Sequence of chain A:
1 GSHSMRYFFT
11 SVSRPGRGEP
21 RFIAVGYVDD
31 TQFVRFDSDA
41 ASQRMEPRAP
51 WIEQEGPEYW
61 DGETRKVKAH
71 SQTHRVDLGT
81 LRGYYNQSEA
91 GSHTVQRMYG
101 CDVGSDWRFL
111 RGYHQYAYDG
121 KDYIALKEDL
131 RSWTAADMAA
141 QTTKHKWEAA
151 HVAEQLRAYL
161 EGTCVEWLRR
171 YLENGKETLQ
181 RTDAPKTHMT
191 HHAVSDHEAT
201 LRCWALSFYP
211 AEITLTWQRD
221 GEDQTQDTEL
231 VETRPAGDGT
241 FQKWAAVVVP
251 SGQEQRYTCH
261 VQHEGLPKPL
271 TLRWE

This data describes a binding interaction between two proteins.

Sequence of chain B:
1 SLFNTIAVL

Interface contacts:
Residue Y171 in chain A interacts with residue S1 in chain B (closest heavy-atom distance 2.9 Å).
Residue Q155 in chain A contacts residue T5 in chain B (closest heavy-atom distance 4.4 Å).
Residue K146 in chain A contacts residue V8 in chain B (closest heavy-atom distance 4.0 Å).
Residue T143 in chain A contacts residue L9 in chain B (closest heavy-atom distance 3.0 Å).
Residue Y59 in chain A contacts residue S1 in chain B (closest heavy-atom distance 4.5 Å).
Residue V67 in chain A is in contact with residue L2 in chain B (closest heavy-atom distance 3.6 Å).
Residue Y84 in chain A contacts residue L9 in chain B (closest heavy-atom distance 3.2 Å).
Residue D77 in chain A is in contact with residue V8 in chain B (closest heavy-atom distance 2.9 Å).
Residue K66 in chain A interacts with residue L2 in chain B (closest heavy-atom distance 2.9 Å).
Residue W147 in chain A interacts with residue L9 in chain B (closest heavy-atom distance 3.5 Å).
Residue K66 in chain A contacts residue S1 in chain B (closest heavy-atom distance 3.3 Å).
Residue M5 in chain A is in contact with residue S1 in chain B (closest heavy-atom distance 3.6 Å).
Residue R97 in chain A interacts with residue A7 in chain B (closest heavy-atom distance 4.4 Å).
Residue R65 in chain A interacts with residue N4 in chain B (closest heavy-atom distance 3.9 Å).
Residue Q155 in chain A interacts with residue F3 in chain B (closest heavy-atom distance 3.4 Å).
Residue H70 in chain A interacts with residue I6 in chain B (closest heavy-atom distance 3.6 Å).
Residue H74 in chain A contacts residue I6 in chain B (closest heavy-atom distance 4.5 Å).
Residue T73 in chain A contacts residue V8 in chain B (closest heavy-atom distance 3.9 Å).
Residue Y116 in chain A contacts residue L9 in chain B (closest heavy-atom distance 3.4 Å).
Residue V76 in chain A interacts with residue V8 in chain B (closest heavy-atom distance 3.4 Å).
Residue K66 in chain A contacts residue F3 in chain B (closest heavy-atom distance 3.6 Å).
Residue T73 in chain A interacts with residue I6 in chain B (closest heavy-atom distance 3.1 Å).
Residue W167 in chain A contacts residue S1 in chain B (closest heavy-atom distance 3.5 Å).
Residue Y99 in chain A contacts residue L2 in chain B (closest heavy-atom distance 3.6 Å).
Residue H70 in chain A is in contact with residue L2 in chain B (closest heavy-atom distance 4.4 Å).
Residue I124 in chain A is in contact with residue L9 in chain B (closest heavy-atom distance 4.5 Å).
Residue K66 in chain A interacts with residue N4 in chain B (closest heavy-atom distance 4.0 Å).
Residue M45 in chain A interacts with residue L2 in chain B (closest heavy-atom distance 3.5 Å).
Residue D77 in chain A interacts with residue A7 in chain B (closest heavy-atom distance 4.9 Å).
Residue Y99 in chain A is in contact with residue F3 in chain B (closest heavy-atom distance 3.0 Å).
Residue Y159 in chain A contacts residue L2 in chain B (closest heavy-atom distance 3.8 Å).
Residue L81 in chain A is in contact with residue L9 in chain B (closest heavy-atom distance 3.5 Å).
Residue W147 in chain A contacts residue V8 in chain B (closest heavy-atom distance 2.8 Å).
Residue Y7 in chain A interacts with residue S1 in chain B (closest heavy-atom distance 2.8 Å).
Residue R97 in chain A is in contact with residue I6 in chain B (closest heavy-atom distance 3.2 Å).
Residue Y7 in chain A interacts with residue L2 in chain B (closest heavy-atom distance 3.3 Å).
Residue Y159 in chain A contacts residue S1 in chain B (closest heavy-atom distance 2.7 Å).
Residue V152 in chain A contacts residue A7 in chain B (closest heavy-atom distance 4.0 Å).
Residue W147 in chain A is in contact with residue A7 in chain B (closest heavy-atom distance 3.9 Å).
Residue K146 in chain A is in contact with residue L9 in chain B (closest heavy-atom distance 2.7 Å).
Residue D77 in chain A is in contact with residue L9 in chain B (closest heavy-atom distance 2.8 Å).
Residue Y123 in chain A interacts with residue L9 in chain B (closest heavy-atom distance 3.6 Å).
Residue E63 in chain A contacts residue L2 in chain B (closest heavy-atom distance 3.0 Å).
Residue T80 in chain A is in contact with residue L9 in chain B (closest heavy-atom distance 4.1 Å).
Residue L156 in chain A interacts with residue F3 in chain B (closest heavy-atom distance 3.6 Å).
Residue F33 in chain A interacts with residue S1 in chain B (closest heavy-atom distance 4.9 Å).
Residue Y159 in chain A interacts with residue F3 in chain B (closest heavy-atom distance 3.5 Å).
Residue A69 in chain A contacts residue I6 in chain B (closest heavy-atom distance 3.9 Å).
Residue T73 in chain A is in contact with residue A7 in chain B (closest heavy-atom distance 3.5 Å).
Residue E63 in chain A is in contact with residue S1 in chain B (closest heavy-atom distance 3.0 Å).
Residue H70 in chain A interacts with residue F3 in chain B (closest heavy-atom distance 3.5 Å).
Residue F9 in chain A is in contact with residue L2 in chain B (closest heavy-atom distance 3.5 Å).